Sequence of protein 1:
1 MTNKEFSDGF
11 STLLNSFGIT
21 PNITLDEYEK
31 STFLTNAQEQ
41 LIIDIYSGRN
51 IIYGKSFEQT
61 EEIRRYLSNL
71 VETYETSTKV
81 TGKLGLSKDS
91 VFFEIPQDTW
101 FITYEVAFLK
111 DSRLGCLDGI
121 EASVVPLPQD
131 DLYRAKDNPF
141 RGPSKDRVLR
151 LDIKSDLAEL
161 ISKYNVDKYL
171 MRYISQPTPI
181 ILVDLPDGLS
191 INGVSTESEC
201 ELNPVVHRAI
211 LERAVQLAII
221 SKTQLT

Residue-level contacts at the interface:
Residue E121 in protein 1 interacts with residue Y133 in protein 2 (closest heavy-atom distance 2.9 Å).
Residue E61 in protein 1 interacts with residue Y46 in protein 2 (closest heavy-atom distance 3.6 Å).
Residue I23 in protein 1 contacts residue L225 in protein 2 (closest heavy-atom distance 3.5 Å).
Residue V71 in protein 1 contacts residue Q129 in protein 2 (closest heavy-atom distance 3.5 Å).
Residue V71 in protein 1 interacts with residue K154 in protein 2 (closest heavy-atom distance 3.2 Å).
Residue R65 in protein 1 contacts residue W100 in protein 2 (closest heavy-atom distance 3.1 Å).
Residue N22 in protein 1 is in contact with residue L225 in protein 2 (closest heavy-atom distance 3.7 Å).
Residue E121 in protein 1 contacts residue K136 in protein 2 (closest heavy-atom distance 2.6 Å).
Residue R208 in protein 1 interacts with residue N192 in protein 2 (closest heavy-atom distance 2.4 Å).
Residue S123 in protein 1 contacts residue Y133 in protein 2 (closest heavy-atom distance 3.5 Å).
Residue Y104 in protein 1 is in contact with residue Q129 in protein 2 (closest heavy-atom distance 3.2 Å).
Residue I52 in protein 1 is in contact with residue R49 in protein 2 (closest heavy-atom distance 3.2 Å).
Residue E75 in protein 1 interacts with residue L84 in protein 2 (closest heavy-atom distance 3.0 Å).
Residue L13 in protein 1 interacts with residue Q224 in protein 2 (closest heavy-atom distance 2.9 Å).
Residue E5 in protein 1 interacts with residue N192 in protein 2 (closest heavy-atom distance 3.3 Å).
Residue E62 in protein 1 interacts with residue R49 in protein 2 (closest heavy-atom distance 3.5 Å).
Residue T12 in protein 1 interacts with residue E29 in protein 2 (closest heavy-atom distance 3.6 Å).
Residue T12 in protein 1 interacts with residue Y28 in protein 2 (closest heavy-atom distance 3.7 Å).
Residue R172 in protein 1 contacts residue L84 in protein 2 (closest heavy-atom distance 3.6 Å).
Residue E5 in protein 1 is in contact with residue G193 in protein 2 (closest heavy-atom distance 2.9 Å).
Residue R64 in protein 1 is in contact with residue L127 in protein 2 (closest heavy-atom distance 3.4 Å).
Residue E61 in protein 1 interacts with residue R150 in protein 2 (closest heavy-atom distance 3.2 Å).
Residue R172 in protein 1 contacts residue Q129 in protein 2 (closest heavy-atom distance 3.5 Å).
Residue D8 in protein 1 is in contact with residue L189 in protein 2 (closest heavy-atom distance 3.3 Å).
Residue I219 in protein 1 is in contact with residue Q224 in protein 2 (closest heavy-atom distance 3.2 Å).
Residue N15 in protein 1 contacts residue S221 in protein 2 (closest heavy-atom distance 3.7 Å).
Residue Y53 in protein 1 is in contact with residue R49 in protein 2 (closest heavy-atom distance 3.0 Å).
Residue R208 in protein 1 interacts with residue T35 in protein 2 (closest heavy-atom distance 3.6 Å).
Residue R65 in protein 1 contacts residue I95 in protein 2 (closest heavy-atom distance 3.5 Å).
Residue T73 in protein 1 contacts residue L84 in protein 2 (closest heavy-atom distance 3.7 Å).
Residue T12 in protein 1 interacts with residue S221 in protein 2 (closest heavy-atom distance 3.2 Å).
Residue E58 in protein 1 contacts residue D152 in protein 2 (closest heavy-atom distance 2.7 Å).
Residue S68 in protein 1 contacts residue K154 in protein 2 (closest heavy-atom distance 3.6 Å).
Residue Y104 in protein 1 contacts residue Y133 in protein 2 (closest heavy-atom distance 3.6 Å).
Residue N69 in protein 1 interacts with residue D156 in protein 2 (closest heavy-atom distance 3.6 Å).
Residue N69 in protein 1 is in contact with residue S155 in protein 2 (closest heavy-atom distance 3.6 Å).
Residue E5 in protein 1 is in contact with residue S190 in protein 2 (closest heavy-atom distance 2.4 Å).
Residue R208 in protein 1 contacts residue E39 in protein 2 (closest heavy-atom distance 3.4 Å).
Residue R65 in protein 1 contacts residue R150 in protein 2 (closest heavy-atom distance 3.6 Å).
Residue R64 in protein 1 contacts residue D152 in protein 2 (closest heavy-atom distance 3.1 Å).
Residue E72 in protein 1 contacts residue K154 in protein 2 (closest heavy-atom distance 2.7 Å).
Residue R172 in protein 1 is in contact with residue L86 in protein 2 (closest heavy-atom distance 3.6 Å).
Residue E212 in protein 1 is in contact with residue Q40 in protein 2 (closest heavy-atom distance 2.7 Å).
Residue E62 in protein 1 interacts with residue F101 in protein 2 (closest heavy-atom distance 3.7 Å).
Residue R172 in protein 1 is in contact with residue I153 in protein 2 (closest heavy-atom distance 3.1 Å).
Residue V205 in protein 1 is in contact with residue W100 in protein 2 (closest heavy-atom distance 3.6 Å).
Residue Y104 in protein 1 contacts residue L86 in protein 2 (closest heavy-atom distance 3.4 Å).
Residue R172 in protein 1 interacts with residue E159 in protein 2 (closest heavy-atom distance 2.6 Å).
Residue N15 in protein 1 contacts residue K222 in protein 2 (closest heavy-atom distance 3.3 Å).
Residue N203 in protein 1 contacts residue D156 in protein 2 (closest heavy-atom distance 3.3 Å).
Residue E58 in protein 1 is in contact with residue Q129 in protein 2 (closest heavy-atom distance 3.3 Å).
Residue L13 in protein 1 is in contact with residue S221 in protein 2 (closest heavy-atom distance 3.5 Å).
Residue D8 in protein 1 interacts with residue Y28 in protein 2 (closest heavy-atom distance 3.2 Å).
Residue T20 in protein 1 contacts residue K222 in protein 2 (closest heavy-atom distance 3.7 Å).
Residue T103 in protein 1 is in contact with residue Q129 in protein 2 (closest heavy-atom distance 2.3 Å).
Residue N69 in protein 1 contacts residue K154 in protein 2 (closest heavy-atom distance 2.6 Å).
Residue S68 in protein 1 contacts residue I153 in protein 2 (closest heavy-atom distance 3.1 Å).
Residue R208 in protein 1 contacts residue N36 in protein 2 (closest heavy-atom distance 2.2 Å).
Residue E61 in protein 1 is in contact with residue I102 in protein 2 (closest heavy-atom distance 3.6 Å).
Residue E58 in protein 1 contacts residue P128 in protein 2 (closest heavy-atom distance 3.4 Å).

The following describes two proteins that form a bound complex.

Sequence of protein 2:
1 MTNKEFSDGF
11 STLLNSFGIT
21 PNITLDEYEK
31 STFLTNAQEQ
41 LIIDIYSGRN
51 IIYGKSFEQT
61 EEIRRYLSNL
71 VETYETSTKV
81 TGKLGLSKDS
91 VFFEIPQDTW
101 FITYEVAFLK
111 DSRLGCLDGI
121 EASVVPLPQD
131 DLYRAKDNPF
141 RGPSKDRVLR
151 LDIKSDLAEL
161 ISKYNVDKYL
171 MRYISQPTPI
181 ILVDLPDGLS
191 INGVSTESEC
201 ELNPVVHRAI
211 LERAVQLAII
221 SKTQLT